This data describes a binding interaction between two proteins.

Residue-level contacts at the interface:
Residue L422 in chain A is in contact with residue R80 in chain B (closest heavy-atom distance 3.4 Å).
Residue D430 in chain A contacts residue Y81 in chain B (closest heavy-atom distance 3.1 Å).
Residue Y469 in chain A is in contact with residue R103 in chain B (closest heavy-atom distance 3.6 Å).
Residue A493 in chain A contacts residue D123 in chain B (closest heavy-atom distance 3.2 Å).
Residue D443 in chain A interacts with residue Q73 in chain B (closest heavy-atom distance 3.8 Å).
Residue G438 in chain A contacts residue Y14 in chain B (closest heavy-atom distance 3.6 Å).
Residue I449 in chain A contacts residue T89 in chain B (closest heavy-atom distance 3.6 Å).
Residue Y469 in chain A interacts with residue K102 in chain B (closest heavy-atom distance 3.4 Å).
Residue N470 in chain A contacts residue K109 in chain B (closest heavy-atom distance 3.7 Å).
Residue R499 in chain A contacts residue L133 in chain B (closest heavy-atom distance 3.7 Å).
Residue L456 in chain A interacts with residue I99 in chain B (closest heavy-atom distance 3.7 Å).
Residue K452 in chain A is in contact with residue F71 in chain B (closest heavy-atom distance 3.6 Å).
Residue W427 in chain A interacts with residue R83 in chain B (closest heavy-atom distance 3.2 Å).
Residue D437 in chain A interacts with residue E97 in chain B (closest heavy-atom distance 3.0 Å).
Residue L538 in chain A is in contact with residue I136 in chain B (closest heavy-atom distance 3.7 Å).
Residue D443 in chain A is in contact with residue R2 in chain B (closest heavy-atom distance 2.9 Å).
Residue D446 in chain A contacts residue R75 in chain B (closest heavy-atom distance 3.0 Å).
Residue M432 in chain A interacts with residue Y81 in chain B (closest heavy-atom distance 3.7 Å).
Residue T537 in chain A interacts with residue V139 in chain B (closest heavy-atom distance 3.2 Å).
Residue Y478 in chain A is in contact with residue K116 in chain B (closest heavy-atom distance 3.3 Å).
Residue E460 in chain A interacts with residue I99 in chain B (closest heavy-atom distance 3.1 Å).
Residue T537 in chain A contacts residue R143 in chain B (closest heavy-atom distance 3.2 Å).
Residue E423 in chain A is in contact with residue N82 in chain B (closest heavy-atom distance 3.7 Å).
Residue K492 in chain A interacts with residue R137 in chain B (closest heavy-atom distance 3.3 Å).
Residue F468 in chain A is in contact with residue A106 in chain B (closest heavy-atom distance 3.8 Å).
Residue W427 in chain A is in contact with residue E84 in chain B (closest heavy-atom distance 3.8 Å).
Residue K492 in chain A contacts residue L134 in chain B (closest heavy-atom distance 3.7 Å).
Residue E464 in chain A interacts with residue K102 in chain B (closest heavy-atom distance 3.4 Å).
Residue D443 in chain A contacts residue R75 in chain B (closest heavy-atom distance 2.7 Å).
Residue S536 in chain A is in contact with residue R143 in chain B (closest heavy-atom distance 2.8 Å).
Residue D443 in chain A contacts residue A72 in chain B (closest heavy-atom distance 2.8 Å).
Residue Y478 in chain A interacts with residue F120 in chain B (closest heavy-atom distance 3.7 Å).
Residue I435 in chain A is in contact with residue M1 in chain B (closest heavy-atom distance 3.6 Å).
Residue I496 in chain A contacts residue L126 in chain B (closest heavy-atom distance 3.6 Å).
Residue L453 in chain A is in contact with residue A92 in chain B (closest heavy-atom distance 3.4 Å).
Residue V441 in chain A contacts residue M93 in chain B (closest heavy-atom distance 3.6 Å).
Residue E457 in chain A interacts with residue R95 in chain B (closest heavy-atom distance 3.4 Å).
Residue L436 in chain A interacts with residue M93 in chain B (closest heavy-atom distance 3.7 Å).
Residue E434 in chain A interacts with residue M1 in chain B (closest heavy-atom distance 2.8 Å).
Residue L436 in chain A contacts residue L90 in chain B (closest heavy-atom distance 3.8 Å).
Residue L456 in chain A interacts with residue S67 in chain B (closest heavy-atom distance 3.6 Å).
Residue L538 in chain A interacts with residue R135 in chain B (closest heavy-atom distance 3.5 Å).
Residue M432 in chain A interacts with residue V86 in chain B (closest heavy-atom distance 3.4 Å).
Residue D430 in chain A is in contact with residue R83 in chain B (closest heavy-atom distance 3.1 Å).
Residue P433 in chain A interacts with residue V86 in chain B (closest heavy-atom distance 3.8 Å).
Residue E460 in chain A is in contact with residue R95 in chain B (closest heavy-atom distance 2.8 Å).
Residue T537 in chain A interacts with residue I136 in chain B (closest heavy-atom distance 3.6 Å).
Residue L421 in chain A interacts with residue R80 in chain B (closest heavy-atom distance 2.8 Å).
Residue E491 in chain A interacts with residue R137 in chain B (closest heavy-atom distance 3.2 Å).
Residue N440 in chain A interacts with residue R2 in chain B (closest heavy-atom distance 3.0 Å).
Residue F481 in chain A contacts residue K124 in chain B (closest heavy-atom distance 3.6 Å).
Residue L445 in chain A is in contact with residue R75 in chain B (closest heavy-atom distance 3.2 Å).
Residue F444 in chain A contacts residue M93 in chain B (closest heavy-atom distance 3.6 Å).
Residue R497 in chain A is in contact with residue D123 in chain B (closest heavy-atom distance 3.0 Å).
Residue E459 in chain A is in contact with residue S67 in chain B (closest heavy-atom distance 2.8 Å).
Residue W427 in chain A contacts residue Y81 in chain B (closest heavy-atom distance 3.7 Å).
Residue K490 in chain A interacts with residue D123 in chain B (closest heavy-atom distance 3.6 Å).
Residue W427 in chain A interacts with residue N82 in chain B (closest heavy-atom distance 3.6 Å).
Residue V486 in chain A is in contact with residue F120 in chain B (closest heavy-atom distance 3.4 Å).
Residue E533 in chain A contacts residue R143 in chain B (closest heavy-atom distance 3.4 Å).

Sequence of chain B:
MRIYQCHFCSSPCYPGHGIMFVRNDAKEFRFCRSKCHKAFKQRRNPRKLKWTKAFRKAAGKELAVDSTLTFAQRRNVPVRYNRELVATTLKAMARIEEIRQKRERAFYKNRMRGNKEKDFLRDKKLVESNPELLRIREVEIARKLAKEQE

Sequence of chain A:
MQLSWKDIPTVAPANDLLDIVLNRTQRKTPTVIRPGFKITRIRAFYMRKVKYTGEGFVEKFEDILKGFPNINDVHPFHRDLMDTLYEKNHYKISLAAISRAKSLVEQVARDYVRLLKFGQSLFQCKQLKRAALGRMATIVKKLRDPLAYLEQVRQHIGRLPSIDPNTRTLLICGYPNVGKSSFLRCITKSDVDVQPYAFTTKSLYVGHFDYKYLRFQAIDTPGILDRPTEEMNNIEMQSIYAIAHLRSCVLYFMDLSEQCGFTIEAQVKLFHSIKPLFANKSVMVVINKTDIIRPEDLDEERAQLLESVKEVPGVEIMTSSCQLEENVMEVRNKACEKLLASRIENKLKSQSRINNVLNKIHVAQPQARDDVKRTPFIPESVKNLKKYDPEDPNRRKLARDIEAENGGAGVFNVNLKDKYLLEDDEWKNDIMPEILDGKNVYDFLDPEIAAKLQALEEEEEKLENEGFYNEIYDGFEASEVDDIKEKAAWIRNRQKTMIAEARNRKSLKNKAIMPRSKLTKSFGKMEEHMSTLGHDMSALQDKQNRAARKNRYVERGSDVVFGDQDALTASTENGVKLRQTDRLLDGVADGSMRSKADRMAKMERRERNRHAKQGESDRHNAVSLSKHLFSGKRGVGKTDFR